Sequence of chain B:
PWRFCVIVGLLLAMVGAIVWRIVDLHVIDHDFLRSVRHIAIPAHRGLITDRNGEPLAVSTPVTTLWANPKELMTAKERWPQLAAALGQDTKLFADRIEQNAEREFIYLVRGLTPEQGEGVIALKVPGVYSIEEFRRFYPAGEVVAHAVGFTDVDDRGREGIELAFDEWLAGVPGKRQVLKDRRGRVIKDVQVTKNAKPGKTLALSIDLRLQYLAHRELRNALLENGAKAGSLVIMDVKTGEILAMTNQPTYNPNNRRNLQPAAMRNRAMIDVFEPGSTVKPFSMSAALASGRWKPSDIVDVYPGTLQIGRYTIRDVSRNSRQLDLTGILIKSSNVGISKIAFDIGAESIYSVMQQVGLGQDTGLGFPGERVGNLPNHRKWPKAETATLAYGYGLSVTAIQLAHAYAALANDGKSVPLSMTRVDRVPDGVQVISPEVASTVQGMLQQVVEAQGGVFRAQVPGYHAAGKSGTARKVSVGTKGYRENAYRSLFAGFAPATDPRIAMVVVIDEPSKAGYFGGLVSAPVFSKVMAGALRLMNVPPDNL

Interface contacts:
Residue I33 in chain B is in contact with residue L335 in chain A (closest heavy-atom distance 3.8 Å).
Residue V19 in chain B contacts residue L349 in chain A (closest heavy-atom distance 4.7 Å).
Residue V195 in chain B is in contact with residue Y312 in chain A (closest heavy-atom distance 4.5 Å).
Residue V53 in chain B is in contact with residue Q308 in chain A (closest heavy-atom distance 4.3 Å).
Residue R14 in chain B is in contact with residue V239 in chain A (closest heavy-atom distance 3.3 Å).
Residue F15 in chain B interacts with residue Y350 in chain A (closest heavy-atom distance 4.6 Å).
Residue R32 in chain B is in contact with residue V386 in chain A (closest heavy-atom distance 4.7 Å).
Residue V207 in chain B contacts residue Y312 in chain A (closest heavy-atom distance 3.2 Å).
Residue R32 in chain B is in contact with residue L388 in chain A (closest heavy-atom distance 4.0 Å).
Residue L196 in chain B interacts with residue Y284 in chain A (closest heavy-atom distance 4.4 Å).
Residue H41 in chain B contacts residue R295 in chain A (closest heavy-atom distance 3.6 Å).
Residue I18 in chain B interacts with residue F235 in chain A (closest heavy-atom distance 3.6 Å).
Residue L22 in chain B interacts with residue V342 in chain A (closest heavy-atom distance 4.3 Å).
Residue S52 in chain B is in contact with residue Q279 in chain A (closest heavy-atom distance 4.0 Å).
Residue L196 in chain B is in contact with residue Y312 in chain A (closest heavy-atom distance 3.6 Å).
Residue I18 in chain B contacts residue F372 in chain A (closest heavy-atom distance 4.4 Å).
Residue H37 in chain B interacts with residue F293 in chain A (closest heavy-atom distance 2.9 Å).
Residue H41 in chain B interacts with residue G294 in chain A (closest heavy-atom distance 2.5 Å).
Residue R14 in chain B interacts with residue G237 in chain A (closest heavy-atom distance 4.0 Å).
Residue P12 in chain B contacts residue Q357 in chain A (closest heavy-atom distance 4.7 Å).
Residue I18 in chain B interacts with residue L349 in chain A (closest heavy-atom distance 4.4 Å).
Residue I33 in chain B interacts with residue V386 in chain A (closest heavy-atom distance 3.7 Å).
Residue H37 in chain B contacts residue G294 in chain A (closest heavy-atom distance 3.0 Å).
Residue L23 in chain B contacts residue V342 in chain A (closest heavy-atom distance 4.5 Å).
Residue V26 in chain B interacts with residue L379 in chain A (closest heavy-atom distance 4.5 Å).
Residue L36 in chain B is in contact with residue L290 in chain A (closest heavy-atom distance 4.4 Å).
Residue L44 in chain B interacts with residue L290 in chain A (closest heavy-atom distance 3.5 Å).
Residue I29 in chain B is in contact with residue I382 in chain A (closest heavy-atom distance 3.6 Å).
Residue L22 in chain B interacts with residue L346 in chain A (closest heavy-atom distance 3.6 Å).
Residue V26 in chain B interacts with residue V338 in chain A (closest heavy-atom distance 4.0 Å).
Residue V38 in chain B is in contact with residue W298 in chain A (closest heavy-atom distance 3.3 Å).
Residue I18 in chain B contacts residue L236 in chain A (closest heavy-atom distance 3.6 Å).
Residue L44 in chain B is in contact with residue G294 in chain A (closest heavy-atom distance 3.6 Å).
Residue L44 in chain B contacts residue I291 in chain A (closest heavy-atom distance 3.9 Å).
Residue H37 in chain B interacts with residue I331 in chain A (closest heavy-atom distance 3.4 Å).
Residue V26 in chain B contacts residue V342 in chain A (closest heavy-atom distance 3.7 Å).
Residue R14 in chain B is in contact with residue F235 in chain A (closest heavy-atom distance 3.3 Å).
Residue V53 in chain B interacts with residue I307 in chain A (closest heavy-atom distance 3.7 Å).
Residue Q194 in chain B interacts with residue I307 in chain A (closest heavy-atom distance 4.0 Å).
Residue L36 in chain B is in contact with residue F293 in chain A (closest heavy-atom distance 4.5 Å).
Residue L36 in chain B interacts with residue G294 in chain A (closest heavy-atom distance 3.8 Å).
Residue F15 in chain B interacts with residue I353 in chain A (closest heavy-atom distance 3.5 Å).
Residue S52 in chain B interacts with residue Q308 in chain A (closest heavy-atom distance 3.7 Å).
Residue V30 in chain B is in contact with residue L335 in chain A (closest heavy-atom distance 3.6 Å).
Residue S52 in chain B is in contact with residue I291 in chain A (closest heavy-atom distance 4.2 Å).
Residue S52 in chain B is in contact with residue Y284 in chain A (closest heavy-atom distance 3.2 Å).
Residue R14 in chain B interacts with residue G238 in chain A (closest heavy-atom distance 3.0 Å).
Residue L23 in chain B interacts with residue L346 in chain A (closest heavy-atom distance 4.5 Å).
Residue F15 in chain B contacts residue L236 in chain A (closest heavy-atom distance 4.6 Å).
Residue V19 in chain B interacts with residue L346 in chain A (closest heavy-atom distance 4.2 Å).
Residue L22 in chain B is in contact with residue I375 in chain A (closest heavy-atom distance 3.5 Å).
Residue F15 in chain B interacts with residue L349 in chain A (closest heavy-atom distance 3.4 Å).
Residue I29 in chain B contacts residue L379 in chain A (closest heavy-atom distance 3.7 Å).
Residue M25 in chain B contacts residue L379 in chain A (closest heavy-atom distance 4.4 Å).
Residue V17 in chain B is in contact with residue F235 in chain A (closest heavy-atom distance 3.6 Å).
Residue R14 in chain B contacts residue L236 in chain A (closest heavy-atom distance 4.0 Å).
Residue H37 in chain B is in contact with residue G296 in chain A (closest heavy-atom distance 4.7 Å).
Residue V53 in chain B contacts residue Y312 in chain A (closest heavy-atom distance 3.2 Å).
Residue R51 in chain B interacts with residue Q279 in chain A (closest heavy-atom distance 3.1 Å).
Residue V30 in chain B is in contact with residue V338 in chain A (closest heavy-atom distance 4.4 Å).

This data describes a binding interaction between two proteins.

Sequence of chain A:
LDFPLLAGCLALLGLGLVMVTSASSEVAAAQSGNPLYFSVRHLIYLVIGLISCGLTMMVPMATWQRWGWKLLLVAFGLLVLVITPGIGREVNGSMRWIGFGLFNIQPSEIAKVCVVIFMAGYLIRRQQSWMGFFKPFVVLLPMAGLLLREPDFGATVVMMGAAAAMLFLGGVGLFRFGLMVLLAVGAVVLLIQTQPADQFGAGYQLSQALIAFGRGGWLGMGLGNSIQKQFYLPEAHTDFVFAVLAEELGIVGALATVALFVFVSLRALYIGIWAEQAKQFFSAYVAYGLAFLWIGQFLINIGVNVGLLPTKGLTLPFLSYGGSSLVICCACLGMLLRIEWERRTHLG